Interface contacts:
Residue F26 in chain A interacts with residue F26 in chain B (closest heavy-atom distance 3.8 Å).
Residue E21 in chain A is in contact with residue A50 in chain B (closest heavy-atom distance 3.9 Å).
Residue G11 in chain A interacts with residue L16 in chain B (closest heavy-atom distance 3.5 Å).
Residue D207 in chain A is in contact with residue E201 in chain B (closest heavy-atom distance 3.0 Å).
Residue H18 in chain A interacts with residue W7 in chain B (closest heavy-atom distance 3.4 Å).
Residue E21 in chain A is in contact with residue T52 in chain B (closest heavy-atom distance 3.4 Å).
Residue D211 in chain A interacts with residue D211 in chain B (closest heavy-atom distance 3.7 Å).
Residue L213 in chain A is in contact with residue L213 in chain B (closest heavy-atom distance 3.8 Å).
Residue L12 in chain A interacts with residue L16 in chain B (closest heavy-atom distance 3.0 Å).
Residue L12 in chain A is in contact with residue I15 in chain B (closest heavy-atom distance 3.5 Å).
Residue L213 in chain A contacts residue D211 in chain B (closest heavy-atom distance 2.8 Å).
Residue H18 in chain A interacts with residue A50 in chain B (closest heavy-atom distance 3.3 Å).
Residue G10 in chain A interacts with residue I15 in chain B (closest heavy-atom distance 3.4 Å).
Residue G11 in chain A contacts residue I15 in chain B (closest heavy-atom distance 3.7 Å).
Residue A50 in chain A contacts residue E21 in chain B (closest heavy-atom distance 3.9 Å).
Residue W7 in chain A interacts with residue E21 in chain B (closest heavy-atom distance 3.6 Å).
Residue A50 in chain A is in contact with residue Y78 in chain B (closest heavy-atom distance 3.7 Å).
Residue D47 in chain A contacts residue Y78 in chain B (closest heavy-atom distance 2.8 Å).
Residue Y78 in chain A contacts residue L45 in chain B (closest heavy-atom distance 3.6 Å).
Residue T22 in chain A is in contact with residue A50 in chain B (closest heavy-atom distance 3.4 Å).
Residue F26 in chain A contacts residue L16 in chain B (closest heavy-atom distance 3.7 Å).
Residue G14 in chain A contacts residue G14 in chain B (closest heavy-atom distance 2.7 Å).
Residue G14 in chain A interacts with residue P13 in chain B (closest heavy-atom distance 3.3 Å).
Residue L213 in chain A contacts residue T210 in chain B (closest heavy-atom distance 3.8 Å).
Residue A50 in chain A interacts with residue H18 in chain B (closest heavy-atom distance 3.3 Å).
Residue I15 in chain A contacts residue G10 in chain B (closest heavy-atom distance 3.4 Å).
Residue T210 in chain A is in contact with residue M198 in chain B (closest heavy-atom distance 3.3 Å).
Residue Y78 in chain A contacts residue S77 in chain B (closest heavy-atom distance 3.3 Å).
Residue L16 in chain A is in contact with residue L12 in chain B (closest heavy-atom distance 3.0 Å).
Residue H17 in chain A is in contact with residue G11 in chain B (closest heavy-atom distance 3.7 Å).
Residue L16 in chain A contacts residue F26 in chain B (closest heavy-atom distance 3.6 Å).
Residue S77 in chain A contacts residue Y78 in chain B (closest heavy-atom distance 3.1 Å).
Residue V212 in chain A contacts residue D211 in chain B (closest heavy-atom distance 3.6 Å).
Residue D207 in chain A is in contact with residue M198 in chain B (closest heavy-atom distance 3.9 Å).
Residue A50 in chain A is in contact with residue V24 in chain B (closest heavy-atom distance 3.9 Å).
Residue H18 in chain A is in contact with residue T51 in chain B (closest heavy-atom distance 3.5 Å).
Residue D211 in chain A is in contact with residue V212 in chain B (closest heavy-atom distance 3.5 Å).
Residue G209 in chain A interacts with residue P215 in chain B (closest heavy-atom distance 3.5 Å).
Residue A208 in chain A is in contact with residue M198 in chain B (closest heavy-atom distance 3.4 Å).
Residue Y103 in chain A interacts with residue G10 in chain B (closest heavy-atom distance 3.8 Å).
Residue I15 in chain A interacts with residue G11 in chain B (closest heavy-atom distance 3.7 Å).
Residue Q79 in chain A is in contact with residue L216 in chain B (closest heavy-atom distance 3.9 Å).
Residue H18 in chain A is in contact with residue T52 in chain B (closest heavy-atom distance 3.8 Å).
Residue I15 in chain A is in contact with residue L12 in chain B (closest heavy-atom distance 3.5 Å).
Residue P13 in chain A is in contact with residue G14 in chain B (closest heavy-atom distance 3.4 Å).
Residue L16 in chain A interacts with residue Y28 in chain B (closest heavy-atom distance 3.7 Å).
Residue H17 in chain A interacts with residue G10 in chain B (closest heavy-atom distance 3.5 Å).
Residue G10 in chain A is in contact with residue H17 in chain B (closest heavy-atom distance 3.6 Å).
Residue T210 in chain A is in contact with residue L213 in chain B (closest heavy-atom distance 3.2 Å).
Residue A50 in chain A is in contact with residue T22 in chain B (closest heavy-atom distance 3.1 Å).
Residue L16 in chain A is in contact with residue W7 in chain B (closest heavy-atom distance 3.2 Å).
Residue T210 in chain A is in contact with residue V212 in chain B (closest heavy-atom distance 3.9 Å).
Residue G10 in chain A is in contact with residue Y103 in chain B (closest heavy-atom distance 3.7 Å).
Residue T52 in chain A contacts residue E21 in chain B (closest heavy-atom distance 3.5 Å).
Residue L16 in chain A contacts residue G11 in chain B (closest heavy-atom distance 3.5 Å).
Residue T52 in chain A is in contact with residue H18 in chain B (closest heavy-atom distance 3.7 Å).
Residue W81 in chain A is in contact with residue L213 in chain B (closest heavy-atom distance 3.2 Å).
Residue D211 in chain A is in contact with residue L213 in chain B (closest heavy-atom distance 2.9 Å).
Residue G11 in chain A is in contact with residue H17 in chain B (closest heavy-atom distance 3.7 Å).
Residue Y78 in chain A contacts residue Y78 in chain B (closest heavy-atom distance 2.6 Å).

Sequence of chain B:
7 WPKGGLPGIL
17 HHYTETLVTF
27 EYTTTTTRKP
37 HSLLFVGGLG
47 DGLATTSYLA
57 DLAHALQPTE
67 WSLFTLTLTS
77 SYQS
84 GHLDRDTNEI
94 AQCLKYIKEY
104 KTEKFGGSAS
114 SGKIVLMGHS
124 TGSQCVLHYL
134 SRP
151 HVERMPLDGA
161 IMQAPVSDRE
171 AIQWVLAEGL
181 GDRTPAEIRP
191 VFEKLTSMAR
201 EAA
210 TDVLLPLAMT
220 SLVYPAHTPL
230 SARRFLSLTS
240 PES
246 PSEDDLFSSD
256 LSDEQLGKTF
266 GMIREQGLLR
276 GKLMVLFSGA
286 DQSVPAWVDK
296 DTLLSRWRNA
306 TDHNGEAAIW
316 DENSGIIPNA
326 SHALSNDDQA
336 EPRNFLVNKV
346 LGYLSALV

Sequence of chain A:
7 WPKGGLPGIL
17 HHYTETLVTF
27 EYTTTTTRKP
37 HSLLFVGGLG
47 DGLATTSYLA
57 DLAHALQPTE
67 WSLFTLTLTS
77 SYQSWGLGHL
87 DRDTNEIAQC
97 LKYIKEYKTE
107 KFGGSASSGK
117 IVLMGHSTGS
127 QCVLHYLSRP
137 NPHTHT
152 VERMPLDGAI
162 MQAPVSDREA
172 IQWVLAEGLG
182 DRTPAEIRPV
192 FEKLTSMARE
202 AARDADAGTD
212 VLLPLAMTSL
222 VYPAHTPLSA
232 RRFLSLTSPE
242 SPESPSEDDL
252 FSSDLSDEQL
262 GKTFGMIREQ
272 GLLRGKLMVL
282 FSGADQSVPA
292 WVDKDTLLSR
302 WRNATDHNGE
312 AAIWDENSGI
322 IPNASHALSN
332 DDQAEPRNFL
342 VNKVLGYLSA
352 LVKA

This data describes a binding interaction between two proteins.